Sequence of chain A:
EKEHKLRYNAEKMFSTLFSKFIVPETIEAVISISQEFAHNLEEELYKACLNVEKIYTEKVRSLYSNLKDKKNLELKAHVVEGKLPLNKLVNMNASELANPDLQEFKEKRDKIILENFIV

These two protein chains interact to form a complex.

Sequence of chain B:
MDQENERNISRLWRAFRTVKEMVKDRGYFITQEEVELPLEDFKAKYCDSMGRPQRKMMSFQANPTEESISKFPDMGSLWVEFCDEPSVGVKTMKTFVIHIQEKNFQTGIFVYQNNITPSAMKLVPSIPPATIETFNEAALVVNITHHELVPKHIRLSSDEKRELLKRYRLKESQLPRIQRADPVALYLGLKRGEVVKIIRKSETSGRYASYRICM

Residue-level contacts at the interface:
Residue G51 in chain B contacts residue E70 in chain A (closest heavy-atom distance 4.1 Å).
Residue M50 in chain B contacts residue E70 in chain A (closest heavy-atom distance 3.0 Å).
Residue S49 in chain B interacts with residue E70 in chain A (closest heavy-atom distance 4.1 Å).
Residue M1 in chain B is in contact with residue I77 in chain A (closest heavy-atom distance 3.7 Å).
Residue D2 in chain B contacts residue I77 in chain A (closest heavy-atom distance 4.4 Å).
Residue D2 in chain B interacts with residue K76 in chain A (closest heavy-atom distance 4.0 Å).
Residue M1 in chain B contacts residue K76 in chain A (closest heavy-atom distance 3.4 Å).
Residue D2 in chain B is in contact with residue N68 in chain A (closest heavy-atom distance 3.7 Å).